Sequence of chain A:
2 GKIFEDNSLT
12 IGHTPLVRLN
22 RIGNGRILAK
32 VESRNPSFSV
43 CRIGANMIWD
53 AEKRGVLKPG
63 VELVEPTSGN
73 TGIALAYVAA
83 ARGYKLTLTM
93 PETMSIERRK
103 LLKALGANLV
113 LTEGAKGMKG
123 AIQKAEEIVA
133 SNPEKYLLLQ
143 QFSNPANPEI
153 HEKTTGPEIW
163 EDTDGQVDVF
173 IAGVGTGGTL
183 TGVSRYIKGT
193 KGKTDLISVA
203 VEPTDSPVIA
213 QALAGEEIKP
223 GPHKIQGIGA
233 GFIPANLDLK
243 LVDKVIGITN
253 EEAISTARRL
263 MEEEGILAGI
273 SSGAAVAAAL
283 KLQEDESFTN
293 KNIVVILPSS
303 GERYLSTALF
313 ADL

Sequence of chain B:
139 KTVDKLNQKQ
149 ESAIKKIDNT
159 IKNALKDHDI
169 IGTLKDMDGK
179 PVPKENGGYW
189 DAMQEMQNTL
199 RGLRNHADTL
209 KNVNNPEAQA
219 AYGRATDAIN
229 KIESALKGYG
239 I

The following describes two proteins that form a bound complex.

Contacts between the two chains:
Residue A232 in chain A is in contact with residue I239 in chain B (closest heavy-atom distance 3.8 Å).
Residue K118 in chain A contacts residue A233 in chain B (closest heavy-atom distance 3.9 Å).
Residue G116 in chain A contacts residue I169 in chain B (closest heavy-atom distance 4.0 Å).
Residue T178 in chain A interacts with residue I239 in chain B (closest heavy-atom distance 4.0 Å).
Residue K121 in chain A is in contact with residue S232 in chain B (closest heavy-atom distance 3.2 Å).
Residue K226 in chain A contacts residue M191 in chain B (closest heavy-atom distance 3.8 Å).
Residue P224 in chain A is in contact with residue L198 in chain B (closest heavy-atom distance 4.1 Å).
Residue S70 in chain A contacts residue G238 in chain B (closest heavy-atom distance 2.6 Å).
Residue G177 in chain A contacts residue I239 in chain B (closest heavy-atom distance 3.6 Å).
Residue T95 in chain A is in contact with residue I169 in chain B (closest heavy-atom distance 4.0 Å).
Residue T95 in chain A interacts with residue Y237 in chain B (closest heavy-atom distance 2.9 Å).
Residue P224 in chain A contacts residue M191 in chain B (closest heavy-atom distance 3.8 Å).
Residue P224 in chain A interacts with residue T171 in chain B (closest heavy-atom distance 3.6 Å).
Residue P222 in chain A is in contact with residue E231 in chain B (closest heavy-atom distance 3.0 Å).
Residue P222 in chain A is in contact with residue R202 in chain B (closest heavy-atom distance 3.0 Å).
Residue A232 in chain A interacts with residue K235 in chain B (closest heavy-atom distance 3.5 Å).
Residue T309 in chain A interacts with residue G177 in chain B (closest heavy-atom distance 3.4 Å).
Residue M120 in chain A contacts residue K235 in chain B (closest heavy-atom distance 3.3 Å).
Residue A232 in chain A contacts residue G236 in chain B (closest heavy-atom distance 2.8 Å).
Residue T95 in chain A interacts with residue K173 in chain B (closest heavy-atom distance 3.1 Å).
Residue F144 in chain A interacts with residue I239 in chain B (closest heavy-atom distance 4.0 Å).
Residue T73 in chain A contacts residue I239 in chain B (closest heavy-atom distance 3.2 Å).
Residue T309 in chain A is in contact with residue D176 in chain B (closest heavy-atom distance 3.4 Å).
Residue K221 in chain A interacts with residue R202 in chain B (closest heavy-atom distance 3.6 Å).
Residue G233 in chain A is in contact with residue K235 in chain B (closest heavy-atom distance 3.6 Å).
Residue G116 in chain A interacts with residue L172 in chain B (closest heavy-atom distance 3.5 Å).
Residue P93 in chain A interacts with residue Y237 in chain B (closest heavy-atom distance 3.5 Å).
Residue P222 in chain A interacts with residue L198 in chain B (closest heavy-atom distance 3.7 Å).
Residue G229 in chain A contacts residue G238 in chain B (closest heavy-atom distance 3.6 Å).
Residue G119 in chain A interacts with residue A233 in chain B (closest heavy-atom distance 3.6 Å).
Residue K226 in chain A contacts residue D174 in chain B (closest heavy-atom distance 4.0 Å).
Residue F234 in chain A is in contact with residue K235 in chain B (closest heavy-atom distance 3.8 Å).
Residue G71 in chain A contacts residue I239 in chain B (closest heavy-atom distance 3.5 Å).
Residue S70 in chain A is in contact with residue Y237 in chain B (closest heavy-atom distance 3.4 Å).
Residue M120 in chain A is in contact with residue Y237 in chain B (closest heavy-atom distance 4.0 Å).
Residue F234 in chain A is in contact with residue G236 in chain B (closest heavy-atom distance 4.1 Å).
Residue D207 in chain A contacts residue Q195 in chain B (closest heavy-atom distance 3.4 Å).
Residue P224 in chain A interacts with residue L234 in chain B (closest heavy-atom distance 3.8 Å).
Residue P224 in chain A is in contact with residue Q195 in chain B (closest heavy-atom distance 3.2 Å).
Residue H225 in chain A interacts with residue M175 in chain B (closest heavy-atom distance 3.3 Å).
Residue N72 in chain A interacts with residue I239 in chain B (closest heavy-atom distance 3.7 Å).
Residue A117 in chain A contacts residue I168 in chain B (closest heavy-atom distance 3.6 Å).
Residue S70 in chain A is in contact with residue I239 in chain B (closest heavy-atom distance 4.0 Å).
Residue Q228 in chain A contacts residue D176 in chain B (closest heavy-atom distance 3.9 Å).
Residue P224 in chain A interacts with residue M175 in chain B (closest heavy-atom distance 4.0 Å).
Residue G119 in chain A contacts residue L172 in chain B (closest heavy-atom distance 4.0 Å).
Residue M120 in chain A contacts residue G236 in chain B (closest heavy-atom distance 3.6 Å).
Residue A117 in chain A is in contact with residue I169 in chain B (closest heavy-atom distance 4.0 Å).
Residue M120 in chain A contacts residue A233 in chain B (closest heavy-atom distance 2.9 Å).
Residue G71 in chain A contacts residue G238 in chain B (closest heavy-atom distance 3.3 Å).
Residue A310 in chain A contacts residue G177 in chain B (closest heavy-atom distance 3.0 Å).
Residue A310 in chain A interacts with residue P181 in chain B (closest heavy-atom distance 3.8 Å).
Residue N252 in chain A interacts with residue M191 in chain B (closest heavy-atom distance 3.3 Å).
Residue A117 in chain A contacts residue D165 in chain B (closest heavy-atom distance 3.5 Å).
Residue G229 in chain A is in contact with residue I239 in chain B (closest heavy-atom distance 3.7 Å).
Residue Q143 in chain A interacts with residue I239 in chain B (closest heavy-atom distance 2.8 Å).
Residue S308 in chain A interacts with residue K178 in chain B (closest heavy-atom distance 3.3 Å).
Residue T69 in chain A interacts with residue I239 in chain B (closest heavy-atom distance 2.8 Å).
Residue Q228 in chain A contacts residue M175 in chain B (closest heavy-atom distance 3.8 Å).
Residue H225 in chain A contacts residue M191 in chain B (closest heavy-atom distance 3.8 Å).